Sequence of protein 1:
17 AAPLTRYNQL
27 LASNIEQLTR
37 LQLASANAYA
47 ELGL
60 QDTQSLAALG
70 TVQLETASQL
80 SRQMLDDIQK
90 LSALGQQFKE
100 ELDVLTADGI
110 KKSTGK

Sequence of protein 2:
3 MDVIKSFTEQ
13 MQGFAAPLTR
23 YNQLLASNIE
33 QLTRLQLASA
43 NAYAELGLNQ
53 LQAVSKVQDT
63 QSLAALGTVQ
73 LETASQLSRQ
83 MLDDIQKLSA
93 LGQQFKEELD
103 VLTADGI

These two protein chains interact to form a complex.

Interface contacts:
Residue L101 in protein 2 interacts with residue A76 in protein 1 (closest heavy-atom distance 3.6 Å).
Residue L79 in protein 2 is in contact with residue L20 in protein 1 (closest heavy-atom distance 3.8 Å).
Residue D86 in protein 2 interacts with residue Y23 in protein 1 (closest heavy-atom distance 3.3 Å).
Residue T105 in protein 2 contacts residue L73 in protein 1 (closest heavy-atom distance 3.7 Å).
Residue L20 in protein 2 contacts residue Y45 in protein 1 (closest heavy-atom distance 3.7 Å).
Residue A28 in protein 2 is in contact with residue Q38 in protein 1 (closest heavy-atom distance 3.9 Å).
Residue L90 in protein 2 is in contact with residue Y23 in protein 1 (closest heavy-atom distance 3.5 Å).
Residue I31 in protein 2 is in contact with residue L34 in protein 1 (closest heavy-atom distance 3.6 Å).
Residue Y23 in protein 2 contacts residue Y45 in protein 1 (closest heavy-atom distance 3.9 Å).
Residue Q72 in protein 2 is in contact with residue G108 in protein 1 (closest heavy-atom distance 3.7 Å).
Residue N24 in protein 2 contacts residue Y45 in protein 1 (closest heavy-atom distance 3.3 Å).
Residue S91 in protein 2 is in contact with residue I87 in protein 1 (closest heavy-atom distance 3.9 Å).
Residue G69 in protein 2 interacts with residue K111 in protein 1 (closest heavy-atom distance 3.8 Å).
Residue L34 in protein 2 contacts residue N30 in protein 1 (closest heavy-atom distance 4.0 Å).
Residue L65 in protein 2 interacts with residue K111 in protein 1 (closest heavy-atom distance 3.9 Å).
Residue L73 in protein 2 contacts residue I109 in protein 1 (closest heavy-atom distance 3.7 Å).
Residue L101 in protein 2 interacts with residue S77 in protein 1 (closest heavy-atom distance 3.7 Å).
Residue K98 in protein 2 contacts residue S80 in protein 1 (closest heavy-atom distance 3.8 Å).
Residue Y23 in protein 2 interacts with residue A76 in protein 1 (closest heavy-atom distance 3.9 Å).
Residue G69 in protein 2 interacts with residue G108 in protein 1 (closest heavy-atom distance 3.2 Å).
Residue F97 in protein 2 is in contact with residue S80 in protein 1 (closest heavy-atom distance 3.9 Å).
Residue Y45 in protein 2 is in contact with residue L20 in protein 1 (closest heavy-atom distance 3.1 Å).
Residue A66 in protein 2 contacts residue K111 in protein 1 (closest heavy-atom distance 3.3 Å).
Residue S41 in protein 2 contacts residue Y23 in protein 1 (closest heavy-atom distance 3.2 Å).
Residue S41 in protein 2 interacts with residue N24 in protein 1 (closest heavy-atom distance 3.7 Å).
Residue L20 in protein 2 contacts residue Q72 in protein 1 (closest heavy-atom distance 3.6 Å).
Residue Q38 in protein 2 interacts with residue L27 in protein 1 (closest heavy-atom distance 3.6 Å).
Residue Y23 in protein 2 contacts residue L73 in protein 1 (closest heavy-atom distance 4.0 Å).
Residue L37 in protein 2 is in contact with residue Y23 in protein 1 (closest heavy-atom distance 3.8 Å).
Residue L73 in protein 2 interacts with residue S112 in protein 1 (closest heavy-atom distance 3.8 Å).
Residue Y23 in protein 2 contacts residue S41 in protein 1 (closest heavy-atom distance 3.2 Å).
Residue Y45 in protein 2 is in contact with residue N24 in protein 1 (closest heavy-atom distance 3.0 Å).
Residue L104 in protein 2 contacts residue L73 in protein 1 (closest heavy-atom distance 3.5 Å).
Residue L34 in protein 2 contacts residue I31 in protein 1 (closest heavy-atom distance 3.6 Å).
Residue A76 in protein 2 interacts with residue T105 in protein 1 (closest heavy-atom distance 3.7 Å).
Residue L84 in protein 2 contacts residue K98 in protein 1 (closest heavy-atom distance 3.6 Å).
Residue L27 in protein 2 is in contact with residue L34 in protein 1 (closest heavy-atom distance 3.6 Å).
Residue N24 in protein 2 is in contact with residue S41 in protein 1 (closest heavy-atom distance 3.6 Å).
Residue N24 in protein 2 contacts residue Q38 in protein 1 (closest heavy-atom distance 3.6 Å).
Residue L90 in protein 2 contacts residue L27 in protein 1 (closest heavy-atom distance 3.7 Å).
Residue Q72 in protein 2 contacts residue K111 in protein 1 (closest heavy-atom distance 2.5 Å).
Residue Y23 in protein 2 is in contact with residue Q72 in protein 1 (closest heavy-atom distance 3.2 Å).
Residue M83 in protein 2 interacts with residue G94 in protein 1 (closest heavy-atom distance 3.0 Å).
Residue Y23 in protein 2 contacts residue L37 in protein 1 (closest heavy-atom distance 3.3 Å).
Residue Q72 in protein 2 is in contact with residue D107 in protein 1 (closest heavy-atom distance 3.0 Å).
Residue S80 in protein 2 contacts residue L101 in protein 1 (closest heavy-atom distance 3.5 Å).
Residue T35 in protein 2 contacts residue I31 in protein 1 (closest heavy-atom distance 3.8 Å).
Residue Q38 in protein 2 is in contact with residue A28 in protein 1 (closest heavy-atom distance 3.8 Å).
Residue M83 in protein 2 is in contact with residue F97 in protein 1 (closest heavy-atom distance 3.3 Å).
Residue Q38 in protein 2 interacts with residue N24 in protein 1 (closest heavy-atom distance 2.3 Å).
Residue L90 in protein 2 is in contact with residue I87 in protein 1 (closest heavy-atom distance 3.8 Å).
Residue L34 in protein 2 is in contact with residue L27 in protein 1 (closest heavy-atom distance 3.8 Å).
Residue L101 in protein 2 is in contact with residue L73 in protein 1 (closest heavy-atom distance 3.8 Å).
Residue I31 in protein 2 contacts residue T35 in protein 1 (closest heavy-atom distance 3.9 Å).
Residue T105 in protein 2 is in contact with residue E74 in protein 1 (closest heavy-atom distance 3.2 Å).
Residue A66 in protein 2 contacts residue K115 in protein 1 (closest heavy-atom distance 3.3 Å).
Residue A66 in protein 2 contacts residue S112 in protein 1 (closest heavy-atom distance 3.5 Å).
Residue L34 in protein 2 interacts with residue L34 in protein 1 (closest heavy-atom distance 3.5 Å).
Residue Q72 in protein 2 contacts residue L104 in protein 1 (closest heavy-atom distance 3.1 Å).
Residue L73 in protein 2 contacts residue G108 in protein 1 (closest heavy-atom distance 3.9 Å).